The following describes two proteins that form a bound complex.

Sequence of protein 1:
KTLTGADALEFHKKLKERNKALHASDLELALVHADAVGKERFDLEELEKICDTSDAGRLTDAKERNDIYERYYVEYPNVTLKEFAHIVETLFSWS

Sequence of protein 2:
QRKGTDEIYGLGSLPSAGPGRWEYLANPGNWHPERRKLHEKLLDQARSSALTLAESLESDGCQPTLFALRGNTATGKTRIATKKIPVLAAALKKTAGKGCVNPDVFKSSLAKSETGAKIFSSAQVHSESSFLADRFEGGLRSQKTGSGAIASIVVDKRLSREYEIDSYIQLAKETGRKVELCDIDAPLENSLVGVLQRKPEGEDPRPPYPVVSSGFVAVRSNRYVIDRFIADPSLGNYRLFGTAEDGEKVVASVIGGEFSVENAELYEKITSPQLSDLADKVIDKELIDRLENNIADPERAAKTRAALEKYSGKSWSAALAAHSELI

Contacts between the two chains:
Residue D105 in protein 2 is in contact with residue S98 in protein 1 (closest heavy-atom distance 3.9 Å).
Residue S275 in protein 2 is in contact with residue N20 in protein 1 (closest heavy-atom distance 3.7 Å).
Residue V212 in protein 2 interacts with residue T93 in protein 1 (closest heavy-atom distance 4.2 Å).
Residue S123 in protein 2 contacts residue W97 in protein 1 (closest heavy-atom distance 3.7 Å).
Residue P209 in protein 2 is in contact with residue T93 in protein 1 (closest heavy-atom distance 3.8 Å).
Residue V212 in protein 2 contacts residue W97 in protein 1 (closest heavy-atom distance 3.6 Å).
Residue E163 in protein 2 interacts with residue E65 in protein 1 (closest heavy-atom distance 3.6 Å).
Residue Y270 in protein 2 interacts with residue F12 in protein 1 (closest heavy-atom distance 4.1 Å).
Residue H127 in protein 2 contacts residue W97 in protein 1 (closest heavy-atom distance 3.5 Å).
Residue E271 in protein 2 contacts residue R19 in protein 1 (closest heavy-atom distance 3.2 Å).
Residue Y270 in protein 2 is in contact with residue H13 in protein 1 (closest heavy-atom distance 2.6 Å).
Residue I232 in protein 2 contacts residue H13 in protein 1 (closest heavy-atom distance 3.7 Å).
Residue S215 in protein 2 contacts residue E77 in protein 1 (closest heavy-atom distance 2.8 Å).
Residue V212 in protein 2 interacts with residue L94 in protein 1 (closest heavy-atom distance 3.6 Å).
Residue H127 in protein 2 interacts with residue F95 in protein 1 (closest heavy-atom distance 3.1 Å).
Residue V264 in protein 2 interacts with residue L4 in protein 1 (closest heavy-atom distance 2.8 Å).
Residue S215 in protein 2 contacts residue L94 in protein 1 (closest heavy-atom distance 3.9 Å).
Residue F262 in protein 2 interacts with residue A9 in protein 1 (closest heavy-atom distance 3.5 Å).
Residue P206 in protein 2 contacts residue W97 in protein 1 (closest heavy-atom distance 4.3 Å).
Residue H127 in protein 2 is in contact with residue S96 in protein 1 (closest heavy-atom distance 3.1 Å).
Residue F262 in protein 2 contacts residue H13 in protein 1 (closest heavy-atom distance 3.6 Å).
Residue V212 in protein 2 interacts with residue S98 in protein 1 (closest heavy-atom distance 3.4 Å).
Residue A267 in protein 2 interacts with residue L4 in protein 1 (closest heavy-atom distance 3.7 Å).
Residue E265 in protein 2 contacts residue T3 in protein 1 (closest heavy-atom distance 3.6 Å).
Residue P104 in protein 2 contacts residue S98 in protein 1 (closest heavy-atom distance 3.1 Å).
Residue T274 in protein 2 interacts with residue L16 in protein 1 (closest heavy-atom distance 3.5 Å).
Residue Y164 in protein 2 interacts with residue R59 in protein 1 (closest heavy-atom distance 3.5 Å).
Residue V264 in protein 2 interacts with residue A9 in protein 1 (closest heavy-atom distance 4.3 Å).
Residue S263 in protein 2 contacts residue T3 in protein 1 (closest heavy-atom distance 4.1 Å).
Residue V264 in protein 2 is in contact with residue T3 in protein 1 (closest heavy-atom distance 3.4 Å).
Residue P211 in protein 2 contacts residue L94 in protein 1 (closest heavy-atom distance 3.5 Å).
Residue Y164 in protein 2 interacts with residue L60 in protein 1 (closest heavy-atom distance 3.7 Å).
Residue R207 in protein 2 interacts with residue W97 in protein 1 (closest heavy-atom distance 3.4 Å).
Residue H127 in protein 2 is in contact with residue S98 in protein 1 (closest heavy-atom distance 3.3 Å).
Residue D229 in protein 2 interacts with residue H13 in protein 1 (closest heavy-atom distance 2.8 Å).
Residue Y164 in protein 2 interacts with residue D56 in protein 1 (closest heavy-atom distance 3.1 Å).
Residue F262 in protein 2 contacts residue G6 in protein 1 (closest heavy-atom distance 4.1 Å).
Residue P208 in protein 2 is in contact with residue W97 in protein 1 (closest heavy-atom distance 3.7 Å).
Residue L278 in protein 2 interacts with residue D27 in protein 1 (closest heavy-atom distance 3.1 Å).
Residue Y270 in protein 2 contacts residue L16 in protein 1 (closest heavy-atom distance 3.6 Å).
Residue A18 in protein 2 contacts residue D53 in protein 1 (closest heavy-atom distance 4.2 Å).
Residue I228 in protein 2 is in contact with residue H13 in protein 1 (closest heavy-atom distance 3.8 Å).
Residue S263 in protein 2 contacts residue A9 in protein 1 (closest heavy-atom distance 4.3 Å).
Residue P209 in protein 2 interacts with residue W97 in protein 1 (closest heavy-atom distance 3.4 Å).
Residue S330 in protein 2 interacts with residue W97 in protein 1 (closest heavy-atom distance 3.3 Å).
Residue R162 in protein 2 is in contact with residue I69 in protein 1 (closest heavy-atom distance 3.9 Å).
Residue D135 in protein 2 contacts residue R59 in protein 1 (closest heavy-atom distance 3.0 Å).
Residue S263 in protein 2 interacts with residue L4 in protein 1 (closest heavy-atom distance 3.4 Å).
Residue Y164 in protein 2 is in contact with residue E65 in protein 1 (closest heavy-atom distance 3.0 Å).
Residue F262 in protein 2 is in contact with residue L10 in protein 1 (closest heavy-atom distance 4.1 Å).
Residue A267 in protein 2 contacts residue F12 in protein 1 (closest heavy-atom distance 3.7 Å).
Residue V218 in protein 2 is in contact with residue E77 in protein 1 (closest heavy-atom distance 3.6 Å).
Residue T274 in protein 2 interacts with residue N20 in protein 1 (closest heavy-atom distance 3.0 Å).
Residue D229 in protein 2 is in contact with residue K17 in protein 1 (closest heavy-atom distance 3.0 Å).
Residue E271 in protein 2 interacts with residue L16 in protein 1 (closest heavy-atom distance 3.8 Å).
Residue S215 in protein 2 is in contact with residue Y78 in protein 1 (closest heavy-atom distance 3.1 Å).
Residue L278 in protein 2 is in contact with residue V76 in protein 1 (closest heavy-atom distance 3.4 Å).
Residue P211 in protein 2 contacts residue Y78 in protein 1 (closest heavy-atom distance 3.4 Å).
Residue S263 in protein 2 interacts with residue T5 in protein 1 (closest heavy-atom distance 4.3 Å).
Residue R159 in protein 2 contacts residue S98 in protein 1 (closest heavy-atom distance 2.8 Å).